Sequence of chain B:
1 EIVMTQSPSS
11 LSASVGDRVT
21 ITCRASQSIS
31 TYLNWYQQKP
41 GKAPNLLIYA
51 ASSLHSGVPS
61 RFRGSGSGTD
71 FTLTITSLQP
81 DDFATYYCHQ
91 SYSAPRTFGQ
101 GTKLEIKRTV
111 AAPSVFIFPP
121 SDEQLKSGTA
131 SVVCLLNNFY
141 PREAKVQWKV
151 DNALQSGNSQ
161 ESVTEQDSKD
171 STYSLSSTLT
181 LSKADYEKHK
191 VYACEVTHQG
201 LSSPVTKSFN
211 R

Residue-level contacts at the interface:
Residue A50 in chain B contacts residue Q118 in chain A (closest heavy-atom distance 3.5 Å).
Residue Y92 in chain B interacts with residue N72 in chain A (closest heavy-atom distance 3.4 Å).
Residue T31 in chain B contacts residue Q118 in chain A (closest heavy-atom distance 3.9 Å).
Residue Y32 in chain B interacts with residue A116 in chain A (closest heavy-atom distance 2.8 Å).
Residue L46 in chain B is in contact with residue R119 in chain A (closest heavy-atom distance 3.3 Å).
Residue T31 in chain B contacts residue N72 in chain A (closest heavy-atom distance 4.7 Å).
Residue Y32 in chain B interacts with residue P117 in chain A (closest heavy-atom distance 4.0 Å).
Residue Y92 in chain B interacts with residue E71 in chain A (closest heavy-atom distance 4.7 Å).
Residue Y49 in chain B is in contact with residue Q118 in chain A (closest heavy-atom distance 4.0 Å).
Residue Y49 in chain B contacts residue R119 in chain A (closest heavy-atom distance 3.4 Å).
Residue S30 in chain B contacts residue N72 in chain A (closest heavy-atom distance 3.1 Å).
Residue Y32 in chain B contacts residue N72 in chain A (closest heavy-atom distance 4.2 Å).
Residue L33 in chain B interacts with residue Q118 in chain A (closest heavy-atom distance 4.3 Å).
Residue Y32 in chain B interacts with residue R115 in chain A (closest heavy-atom distance 3.5 Å).
Residue A50 in chain B contacts residue Q74 in chain A (closest heavy-atom distance 3.7 Å).
Residue H55 in chain B is in contact with residue R119 in chain A (closest heavy-atom distance 3.2 Å).
Residue N34 in chain B interacts with residue Q118 in chain A (closest heavy-atom distance 2.9 Å).
Residue Y32 in chain B interacts with residue Q74 in chain A (closest heavy-atom distance 3.5 Å).
Residue S93 in chain B contacts residue R115 in chain A (closest heavy-atom distance 3.6 Å).
Residue Y92 in chain B is in contact with residue R115 in chain A (closest heavy-atom distance 3.0 Å).
Residue T31 in chain B is in contact with residue Q74 in chain A (closest heavy-atom distance 3.1 Å).
Residue Y32 in chain B is in contact with residue Q118 in chain A (closest heavy-atom distance 3.3 Å).
Residue S91 in chain B contacts residue Q118 in chain A (closest heavy-atom distance 3.8 Å).

The following describes two proteins that form a bound complex.

Sequence of chain A:
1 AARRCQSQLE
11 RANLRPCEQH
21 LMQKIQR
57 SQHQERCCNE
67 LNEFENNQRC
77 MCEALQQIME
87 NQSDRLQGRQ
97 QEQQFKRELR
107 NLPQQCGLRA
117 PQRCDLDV